Interface contacts:
Residue P421 in protein 1 interacts with residue G362 in protein 2 (closest heavy-atom distance 2.9 Å).
Residue R632 in protein 1 contacts residue D536 in protein 2 (closest heavy-atom distance 3.0 Å).
Residue D595 in protein 1 interacts with residue Q537 in protein 2 (closest heavy-atom distance 2.5 Å).
Residue E633 in protein 1 interacts with residue Q537 in protein 2 (closest heavy-atom distance 3.2 Å).
Residue Q660 in protein 1 contacts residue R644 in protein 2 (closest heavy-atom distance 3.2 Å).
Residue C420 in protein 1 contacts residue G362 in protein 2 (closest heavy-atom distance 3.1 Å).
Residue L619 in protein 1 contacts residue Q879 in protein 2 (closest heavy-atom distance 2.7 Å).
Residue R504 in protein 1 is in contact with residue E441 in protein 2 (closest heavy-atom distance 2.8 Å).
Residue S845 in protein 1 contacts residue R861 in protein 2 (closest heavy-atom distance 2.9 Å).
Residue T589 in protein 1 is in contact with residue C548 in protein 2 (closest heavy-atom distance 3.0 Å).
Residue V33 in protein 1 interacts with residue G360 in protein 2 (closest heavy-atom distance 3.0 Å).
Residue Y895 in protein 1 contacts residue D875 in protein 2 (closest heavy-atom distance 2.2 Å).
Residue A584 in protein 1 contacts residue R551 in protein 2 (closest heavy-atom distance 3.1 Å).
Residue D580 in protein 1 interacts with residue S776 in protein 2 (closest heavy-atom distance 2.7 Å).
Residue T591 in protein 1 interacts with residue L546 in protein 2 (closest heavy-atom distance 2.9 Å).
Residue Q571 in protein 1 interacts with residue Q625 in protein 2 (closest heavy-atom distance 3.1 Å).
Residue D618 in protein 1 is in contact with residue Q879 in protein 2 (closest heavy-atom distance 3.0 Å).
Residue E482 in protein 1 interacts with residue N391 in protein 2 (closest heavy-atom distance 3.2 Å).
Residue W566 in protein 1 interacts with residue Q537 in protein 2 (closest heavy-atom distance 2.9 Å).
Residue R899 in protein 1 is in contact with residue E791 in protein 2 (closest heavy-atom distance 2.6 Å).
Residue C40 in protein 1 is in contact with residue G113 in protein 2 (closest heavy-atom distance 3.0 Å).
Residue D582 in protein 1 is in contact with residue K682 in protein 2 (closest heavy-atom distance 2.5 Å).
Residue R84 in protein 1 contacts residue R111 in protein 2 (closest heavy-atom distance 2.7 Å).
Residue Y35 in protein 1 interacts with residue D357 in protein 2 (closest heavy-atom distance 2.8 Å).
Residue N505 in protein 1 interacts with residue K440 in protein 2 (closest heavy-atom distance 2.4 Å).
Residue D849 in protein 1 contacts residue V855 in protein 2 (closest heavy-atom distance 3.0 Å).
Residue H826 in protein 1 contacts residue D875 in protein 2 (closest heavy-atom distance 2.8 Å).
Residue R453 in protein 1 is in contact with residue D356 in protein 2 (closest heavy-atom distance 2.7 Å).
Residue Q571 in protein 1 interacts with residue T530 in protein 2 (closest heavy-atom distance 2.5 Å).
Residue L850 in protein 1 is in contact with residue V855 in protein 2 (closest heavy-atom distance 2.9 Å).
Residue R899 in protein 1 interacts with residue D875 in protein 2 (closest heavy-atom distance 3.0 Å).
Residue R493 in protein 1 is in contact with residue L387 in protein 2 (closest heavy-atom distance 1.9 Å).
Residue L631 in protein 1 contacts residue Y448 in protein 2 (closest heavy-atom distance 2.6 Å).
Residue F39 in protein 1 interacts with residue G113 in protein 2 (closest heavy-atom distance 3.2 Å).
Residue L511 in protein 1 is in contact with residue S447 in protein 2 (closest heavy-atom distance 3.1 Å).
Residue A587 in protein 1 contacts residue N550 in protein 2 (closest heavy-atom distance 3.0 Å).
Residue R899 in protein 1 interacts with residue S874 in protein 2 (closest heavy-atom distance 3.0 Å).
Residue R873 in protein 1 interacts with residue E789 in protein 2 (closest heavy-atom distance 3.1 Å).
Residue S586 in protein 1 interacts with residue N550 in protein 2 (closest heavy-atom distance 2.9 Å).
Residue L906 in protein 1 contacts residue R861 in protein 2 (closest heavy-atom distance 2.5 Å).
Residue F39 in protein 1 is in contact with residue N115 in protein 2 (closest heavy-atom distance 2.6 Å).
Residue T591 in protein 1 interacts with residue L533 in protein 2 (closest heavy-atom distance 3.1 Å).
Residue Q660 in protein 1 is in contact with residue V641 in protein 2 (closest heavy-atom distance 3.2 Å).
Residue P593 in protein 1 contacts residue F543 in protein 2 (closest heavy-atom distance 3.2 Å).
Residue Q571 in protein 1 interacts with residue M627 in protein 2 (closest heavy-atom distance 2.9 Å).
Residue T589 in protein 1 contacts residue S532 in protein 2 (closest heavy-atom distance 2.8 Å).
Residue K479 in protein 1 interacts with residue E420 in protein 2 (closest heavy-atom distance 3.0 Å).
Residue L419 in protein 1 contacts residue S361 in protein 2 (closest heavy-atom distance 2.8 Å).
Residue S884 in protein 1 is in contact with residue E777 in protein 2 (closest heavy-atom distance 2.8 Å).
Residue E863 in protein 1 contacts residue S796 in protein 2 (closest heavy-atom distance 2.8 Å).
Residue V852 in protein 1 interacts with residue E806 in protein 2 (closest heavy-atom distance 3.0 Å).
Residue E633 in protein 1 interacts with residue A538 in protein 2 (closest heavy-atom distance 2.7 Å).
Residue D849 in protein 1 is in contact with residue G857 in protein 2 (closest heavy-atom distance 3.1 Å).
Residue S902 in protein 1 interacts with residue Q871 in protein 2 (closest heavy-atom distance 2.8 Å).
Residue S883 in protein 1 is in contact with residue N778 in protein 2 (closest heavy-atom distance 2.6 Å).
Residue L581 in protein 1 is in contact with residue K733 in protein 2 (closest heavy-atom distance 3.2 Å).
Residue R899 in protein 1 interacts with residue Q871 in protein 2 (closest heavy-atom distance 2.8 Å).
Residue R824 in protein 1 is in contact with residue Q879 in protein 2 (closest heavy-atom distance 3.0 Å).
Residue S883 in protein 1 interacts with residue I781 in protein 2 (closest heavy-atom distance 3.0 Å).
Residue Y70 in protein 1 interacts with residue T112 in protein 2 (closest heavy-atom distance 3.1 Å).

Sequence of protein 2:
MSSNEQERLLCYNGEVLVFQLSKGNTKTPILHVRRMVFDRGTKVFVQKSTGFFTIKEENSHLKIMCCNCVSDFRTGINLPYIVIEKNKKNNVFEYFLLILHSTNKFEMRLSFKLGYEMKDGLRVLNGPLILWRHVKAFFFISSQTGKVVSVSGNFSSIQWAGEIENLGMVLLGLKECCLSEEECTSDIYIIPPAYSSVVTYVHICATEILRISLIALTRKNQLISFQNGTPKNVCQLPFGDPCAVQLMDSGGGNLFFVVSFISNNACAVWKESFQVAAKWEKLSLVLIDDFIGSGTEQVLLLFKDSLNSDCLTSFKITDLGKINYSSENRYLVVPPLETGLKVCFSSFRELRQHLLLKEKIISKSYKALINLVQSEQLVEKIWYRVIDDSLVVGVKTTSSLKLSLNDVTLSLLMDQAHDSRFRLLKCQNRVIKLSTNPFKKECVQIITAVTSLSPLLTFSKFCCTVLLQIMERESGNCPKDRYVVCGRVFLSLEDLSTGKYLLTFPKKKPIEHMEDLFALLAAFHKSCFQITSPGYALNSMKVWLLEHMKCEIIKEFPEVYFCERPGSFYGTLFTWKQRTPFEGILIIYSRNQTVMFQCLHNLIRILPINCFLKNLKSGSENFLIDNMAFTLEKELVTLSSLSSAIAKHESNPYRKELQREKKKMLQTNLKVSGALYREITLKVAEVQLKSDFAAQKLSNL

The following describes two proteins that form a bound complex.

Sequence of protein 1:
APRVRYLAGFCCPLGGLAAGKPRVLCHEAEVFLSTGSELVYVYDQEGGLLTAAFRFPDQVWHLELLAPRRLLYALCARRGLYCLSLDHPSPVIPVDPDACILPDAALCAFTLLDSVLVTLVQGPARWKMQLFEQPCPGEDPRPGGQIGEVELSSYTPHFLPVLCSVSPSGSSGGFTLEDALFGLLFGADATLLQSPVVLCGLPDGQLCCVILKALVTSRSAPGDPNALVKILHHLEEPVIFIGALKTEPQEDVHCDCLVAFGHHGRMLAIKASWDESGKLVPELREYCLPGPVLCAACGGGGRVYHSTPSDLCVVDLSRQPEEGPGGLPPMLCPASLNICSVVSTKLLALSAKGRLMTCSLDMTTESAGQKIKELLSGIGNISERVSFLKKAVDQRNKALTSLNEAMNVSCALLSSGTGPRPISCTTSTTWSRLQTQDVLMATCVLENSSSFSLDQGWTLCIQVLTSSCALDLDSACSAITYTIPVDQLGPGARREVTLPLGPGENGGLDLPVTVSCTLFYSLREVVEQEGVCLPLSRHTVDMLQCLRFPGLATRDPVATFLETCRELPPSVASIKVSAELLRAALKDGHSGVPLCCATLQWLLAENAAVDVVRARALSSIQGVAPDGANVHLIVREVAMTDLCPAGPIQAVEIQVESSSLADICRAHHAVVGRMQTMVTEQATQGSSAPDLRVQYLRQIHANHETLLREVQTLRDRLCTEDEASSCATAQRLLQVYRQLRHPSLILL